Interface contacts:
Residue T728 in chain B is in contact with residue Q372 in chain A (closest heavy-atom distance 3.8 Å).
Residue R766 in chain B is in contact with residue L414 in chain A (closest heavy-atom distance 3.3 Å).
Residue F769 in chain B interacts with residue L418 in chain A (closest heavy-atom distance 1.1 Å).
Residue F780 in chain B contacts residue Q424 in chain A (closest heavy-atom distance 2.8 Å).
Residue F780 in chain B interacts with residue Q425 in chain A (closest heavy-atom distance 3.8 Å).
Residue Q787 in chain B interacts with residue L435 in chain A (closest heavy-atom distance 1.7 Å).
Residue K759 in chain B is in contact with residue V407 in chain A (closest heavy-atom distance 3.6 Å).
Residue Q794 in chain B contacts residue Q442 in chain A (closest heavy-atom distance 3.7 Å).
Residue I758 in chain B is in contact with residue V407 in chain A (closest heavy-atom distance 3.6 Å).
Residue E839 in chain B is in contact with residue A487 in chain A (closest heavy-atom distance 3.4 Å).
Residue V735 in chain B contacts residue V383 in chain A (closest heavy-atom distance 3.3 Å).
Residue L765 in chain B contacts residue L414 in chain A (closest heavy-atom distance 3.6 Å).
Residue I783 in chain B contacts residue L428 in chain A (closest heavy-atom distance 3.9 Å).
Residue I783 in chain B contacts residue L432 in chain A (closest heavy-atom distance 2.7 Å).
Residue N822 in chain B is in contact with residue L469 in chain A (closest heavy-atom distance 2.6 Å).
Residue M772 in chain B is in contact with residue L418 in chain A (closest heavy-atom distance 3.5 Å).
Residue L821 in chain B is in contact with residue K470 in chain A (closest heavy-atom distance 3.5 Å).
Residue L721 in chain B interacts with residue W365 in chain A (closest heavy-atom distance 3.0 Å).
Residue V832 in chain B is in contact with residue I480 in chain A (closest heavy-atom distance 2.4 Å).
Residue V829 in chain B is in contact with residue L476 in chain A (closest heavy-atom distance 1.6 Å).
Residue L821 in chain B interacts with residue D466 in chain A (closest heavy-atom distance 3.5 Å).
Residue V735 in chain B is in contact with residue W386 in chain A (closest heavy-atom distance 3.8 Å).
Residue K793 in chain B is in contact with residue R455 in chain A (closest heavy-atom distance 3.4 Å).
Residue V825 in chain B interacts with residue M472 in chain A (closest heavy-atom distance 3.1 Å).
Residue V825 in chain B is in contact with residue L469 in chain A (closest heavy-atom distance 3.4 Å).
Residue F717 in chain B contacts residue W365 in chain A (closest heavy-atom distance 2.1 Å).
Residue E738 in chain B contacts residue W386 in chain A (closest heavy-atom distance 1.3 Å).
Residue K826 in chain B interacts with residue L476 in chain A (closest heavy-atom distance 3.9 Å).
Residue N776 in chain B interacts with residue I421 in chain A (closest heavy-atom distance 2.8 Å).
Residue H752 in chain B interacts with residue L400 in chain A (closest heavy-atom distance 1.8 Å).
Residue S748 in chain B interacts with residue I397 in chain A (closest heavy-atom distance 3.2 Å).
Residue V835 in chain B is in contact with residue L483 in chain A (closest heavy-atom distance 3.4 Å).
Residue F769 in chain B contacts residue L414 in chain A (closest heavy-atom distance 2.7 Å).
Residue F769 in chain B interacts with residue I421 in chain A (closest heavy-atom distance 3.5 Å).
Residue N776 in chain B is in contact with residue Q425 in chain A (closest heavy-atom distance 2.4 Å).
Residue I714 in chain B is in contact with residue L361 in chain A (closest heavy-atom distance 3.1 Å).
Residue Y824 in chain B contacts residue A473 in chain A (closest heavy-atom distance 3.8 Å).
Residue F780 in chain B interacts with residue L428 in chain A (closest heavy-atom distance 1.6 Å).
Residue S811 in chain B contacts residue Y459 in chain A (closest heavy-atom distance 1.3 Å).
Residue T762 in chain B is in contact with residue V407 in chain A (closest heavy-atom distance 3.6 Å).
Residue V832 in chain B contacts residue L483 in chain A (closest heavy-atom distance 3.5 Å).
Residue L836 in chain B contacts residue L483 in chain A (closest heavy-atom distance 3.0 Å).
Residue F755 in chain B interacts with residue M404 in chain A (closest heavy-atom distance 0.7 Å).
Residue I818 in chain B contacts residue A462 in chain A (closest heavy-atom distance 2.8 Å).
Residue I714 in chain B contacts residue L358 in chain A (closest heavy-atom distance 3.6 Å).
Residue I818 in chain B is in contact with residue L469 in chain A (closest heavy-atom distance 2.5 Å).
Residue I818 in chain B is in contact with residue D466 in chain A (closest heavy-atom distance 2.8 Å).
Residue V825 in chain B is in contact with residue A473 in chain A (closest heavy-atom distance 2.5 Å).
Residue K773 in chain B interacts with residue E417 in chain A (closest heavy-atom distance 3.2 Å).
Residue R745 in chain B interacts with residue T389 in chain A (closest heavy-atom distance 1.9 Å).
Residue V832 in chain B contacts residue V479 in chain A (closest heavy-atom distance 3.6 Å).
Residue V825 in chain B is in contact with residue L476 in chain A (closest heavy-atom distance 2.0 Å).
Residue K773 in chain B interacts with residue I421 in chain A (closest heavy-atom distance 3.0 Å).
Residue I818 in chain B is in contact with residue I465 in chain A (closest heavy-atom distance 3.2 Å).
Residue A828 in chain B is in contact with residue I480 in chain A (closest heavy-atom distance 3.5 Å).
Residue I710 in chain B contacts residue L358 in chain A (closest heavy-atom distance 3.0 Å).
Residue I714 in chain B interacts with residue W365 in chain A (closest heavy-atom distance 3.9 Å).
Residue Q718 in chain B interacts with residue W365 in chain A (closest heavy-atom distance 3.6 Å).
Residue R745 in chain B interacts with residue N393 in chain A (closest heavy-atom distance 3.4 Å).
Residue K741 in chain B is in contact with residue W386 in chain A (closest heavy-atom distance 1.4 Å).

These two protein chains interact to form a complex.

Sequence of chain B:
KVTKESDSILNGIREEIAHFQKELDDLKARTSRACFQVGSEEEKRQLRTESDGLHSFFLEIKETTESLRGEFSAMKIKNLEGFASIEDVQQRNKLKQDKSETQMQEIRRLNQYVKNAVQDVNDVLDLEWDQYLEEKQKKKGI

Sequence of chain A:
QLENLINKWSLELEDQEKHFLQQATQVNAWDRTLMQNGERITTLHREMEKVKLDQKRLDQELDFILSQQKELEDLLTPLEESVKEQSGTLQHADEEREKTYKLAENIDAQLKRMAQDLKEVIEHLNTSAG